The following describes two proteins that form a bound complex.

Residue-level contacts at the interface:
Residue E135 in the first protein interacts with residue F5 in the second protein (closest heavy-atom distance 3.2 Å).
Residue F131 in the first protein contacts residue Y43 in the second protein (closest heavy-atom distance 4.2 Å).
Residue I172 in the first protein interacts with residue L79 in the second protein (closest heavy-atom distance 4.2 Å).
Residue E135 in the first protein contacts residue P201 in the second protein (closest heavy-atom distance 3.7 Å).
Residue Y140 in the first protein is in contact with residue P200 in the second protein (closest heavy-atom distance 3.8 Å).
Residue E135 in the first protein is in contact with residue Y199 in the second protein (closest heavy-atom distance 4.2 Å).
Residue F131 in the first protein is in contact with residue R11 in the second protein (closest heavy-atom distance 4.2 Å).
Residue Q136 in the first protein is in contact with residue P201 in the second protein (closest heavy-atom distance 3.8 Å).
Residue I176 in the first protein is in contact with residue M51 in the second protein (closest heavy-atom distance 3.8 Å).
Residue D128 in the first protein contacts residue Y4 in the second protein (closest heavy-atom distance 3.4 Å).
Residue F36 in the first protein contacts residue D203 in the second protein (closest heavy-atom distance 4.0 Å).
Residue K27 in the first protein interacts with residue A205 in the second protein (closest heavy-atom distance 4.3 Å).
Residue I172 in the first protein interacts with residue V80 in the second protein (closest heavy-atom distance 3.9 Å).
Residue I172 in the first protein interacts with residue F82 in the second protein (closest heavy-atom distance 4.1 Å).
Residue E174 in the first protein is in contact with residue S45 in the second protein (closest heavy-atom distance 2.8 Å).
Residue Q29 in the first protein contacts residue D204 in the second protein (closest heavy-atom distance 4.4 Å).
Residue E174 in the first protein is in contact with residue H48 in the second protein (closest heavy-atom distance 4.1 Å).
Residue Q142 in the first protein interacts with residue Y84 in the second protein (closest heavy-atom distance 3.4 Å).
Residue D128 in the first protein interacts with residue F5 in the second protein (closest heavy-atom distance 2.8 Å).
Residue F131 in the first protein contacts residue F10 in the second protein (closest heavy-atom distance 3.4 Å).
Residue F141 in the first protein is in contact with residue Y84 in the second protein (closest heavy-atom distance 3.9 Å).
Residue A170 in the first protein interacts with residue D81 in the second protein (closest heavy-atom distance 3.3 Å).
Residue Q142 in the first protein is in contact with residue S107 in the second protein (closest heavy-atom distance 3.5 Å).
Residue W188 in the first protein contacts residue F10 in the second protein (closest heavy-atom distance 4.1 Å).
Residue Q142 in the first protein is in contact with residue S112 in the second protein (closest heavy-atom distance 3.4 Å).
Residue P139 in the first protein contacts residue P200 in the second protein (closest heavy-atom distance 3.7 Å).
Residue P139 in the first protein interacts with residue S112 in the second protein (closest heavy-atom distance 4.2 Å).
Residue W188 in the first protein is in contact with residue L79 in the second protein (closest heavy-atom distance 3.7 Å).
Residue Q142 in the first protein is in contact with residue P113 in the second protein (closest heavy-atom distance 4.4 Å).
Residue E135 in the first protein is in contact with residue F10 in the second protein (closest heavy-atom distance 3.1 Å).
Residue A170 in the first protein is in contact with residue F82 in the second protein (closest heavy-atom distance 3.6 Å).
Residue L138 in the first protein contacts residue F10 in the second protein (closest heavy-atom distance 4.1 Å).
Residue V134 in the first protein contacts residue F10 in the second protein (closest heavy-atom distance 3.8 Å).
Residue E127 in the first protein is in contact with residue H78 in the second protein (closest heavy-atom distance 3.2 Å).
Residue L138 in the first protein interacts with residue M198 in the second protein (closest heavy-atom distance 3.9 Å).
Residue K27 in the first protein contacts residue D204 in the second protein (closest heavy-atom distance 4.0 Å).
Residue I172 in the first protein is in contact with residue D81 in the second protein (closest heavy-atom distance 4.1 Å).
Residue E135 in the first protein is in contact with residue P200 in the second protein (closest heavy-atom distance 3.8 Å).
Residue E127 in the first protein contacts residue Y43 in the second protein (closest heavy-atom distance 3.2 Å).
Residue F131 in the first protein contacts residue S8 in the second protein (closest heavy-atom distance 3.8 Å).
Residue P139 in the first protein is in contact with residue S107 in the second protein (closest heavy-atom distance 3.8 Å).
Residue E135 in the first protein is in contact with residue S8 in the second protein (closest heavy-atom distance 2.7 Å).
Residue I176 in the first protein contacts residue H48 in the second protein (closest heavy-atom distance 3.8 Å).
Residue E135 in the first protein contacts residue M198 in the second protein (closest heavy-atom distance 3.9 Å).
Residue P143 in the first protein interacts with residue Y84 in the second protein (closest heavy-atom distance 3.5 Å).
Residue D128 in the first protein interacts with residue G3 in the second protein (closest heavy-atom distance 4.4 Å).
Residue E135 in the first protein contacts residue S9 in the second protein (closest heavy-atom distance 2.9 Å).
Residue L138 in the first protein is in contact with residue F82 in the second protein (closest heavy-atom distance 3.9 Å).
Residue K27 in the first protein contacts residue D203 in the second protein (closest heavy-atom distance 3.3 Å).
Residue L190 in the first protein is in contact with residue F82 in the second protein (closest heavy-atom distance 4.2 Å).
Residue W188 in the first protein contacts residue F82 in the second protein (closest heavy-atom distance 3.4 Å).
Residue V134 in the first protein contacts residue F82 in the second protein (closest heavy-atom distance 4.2 Å).
Residue Q29 in the first protein interacts with residue Y4 in the second protein (closest heavy-atom distance 3.1 Å).
Residue Q132 in the first protein is in contact with residue P201 in the second protein (closest heavy-atom distance 4.3 Å).
Residue P139 in the first protein contacts residue Y199 in the second protein (closest heavy-atom distance 4.0 Å).
Residue Q29 in the first protein is in contact with residue G3 in the second protein (closest heavy-atom distance 3.1 Å).
Residue P139 in the first protein is in contact with residue M198 in the second protein (closest heavy-atom distance 4.3 Å).
Residue L138 in the first protein is in contact with residue I114 in the second protein (closest heavy-atom distance 3.7 Å).
Residue I176 in the first protein is in contact with residue E47 in the second protein (closest heavy-atom distance 4.2 Å).
Residue Q132 in the first protein is in contact with residue F5 in the second protein (closest heavy-atom distance 3.8 Å).

Sequence of the second protein:
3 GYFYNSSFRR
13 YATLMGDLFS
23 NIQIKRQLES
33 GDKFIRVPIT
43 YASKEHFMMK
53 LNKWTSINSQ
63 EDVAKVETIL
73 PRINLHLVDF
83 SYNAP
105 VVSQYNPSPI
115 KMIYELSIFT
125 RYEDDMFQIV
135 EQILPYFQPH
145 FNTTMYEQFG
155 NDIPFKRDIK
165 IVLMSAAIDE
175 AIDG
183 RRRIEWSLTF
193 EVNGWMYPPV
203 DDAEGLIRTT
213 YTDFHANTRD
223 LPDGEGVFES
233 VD

Sequence of the first protein:
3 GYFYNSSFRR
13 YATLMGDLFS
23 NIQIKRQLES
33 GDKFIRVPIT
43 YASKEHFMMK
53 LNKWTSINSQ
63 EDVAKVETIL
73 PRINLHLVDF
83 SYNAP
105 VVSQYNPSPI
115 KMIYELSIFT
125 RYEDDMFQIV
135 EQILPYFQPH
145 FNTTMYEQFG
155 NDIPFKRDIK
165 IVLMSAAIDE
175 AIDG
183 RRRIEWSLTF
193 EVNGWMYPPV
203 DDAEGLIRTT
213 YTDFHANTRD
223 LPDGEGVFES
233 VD